Sequence of the first protein:
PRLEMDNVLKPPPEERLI

Sequence of the second protein:
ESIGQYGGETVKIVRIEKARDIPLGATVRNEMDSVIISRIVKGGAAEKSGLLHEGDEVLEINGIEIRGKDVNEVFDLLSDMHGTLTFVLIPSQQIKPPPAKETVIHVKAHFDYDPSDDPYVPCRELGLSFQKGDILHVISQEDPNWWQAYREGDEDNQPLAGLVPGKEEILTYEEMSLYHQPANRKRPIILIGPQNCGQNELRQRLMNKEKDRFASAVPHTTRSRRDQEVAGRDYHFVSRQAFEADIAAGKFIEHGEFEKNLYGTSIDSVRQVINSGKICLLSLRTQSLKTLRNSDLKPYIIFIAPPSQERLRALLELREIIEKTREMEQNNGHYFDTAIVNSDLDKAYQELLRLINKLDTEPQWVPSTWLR

Interface contacts:
Residue E266 in the second protein is in contact with residue L34 in the first protein (closest heavy-atom distance 3.9 Å).
Residue P231 in the second protein is in contact with residue M30 in the first protein (closest heavy-atom distance 3.7 Å).
Residue S228 in the second protein is in contact with residue R27 in the first protein (closest heavy-atom distance 3.0 Å).
Residue R245 in the second protein interacts with residue R27 in the first protein (closest heavy-atom distance 3.0 Å).
Residue Y247 in the second protein contacts residue R27 in the first protein (closest heavy-atom distance 3.4 Å).
Residue P35 in the second protein contacts residue I43 in the first protein (closest heavy-atom distance 3.5 Å).
Residue P134 in the second protein interacts with residue E40 in the first protein (closest heavy-atom distance 2.9 Å).
Residue E43 in the second protein interacts with residue P38 in the first protein (closest heavy-atom distance 4.0 Å).
Residue Y247 in the second protein is in contact with residue E29 in the first protein (closest heavy-atom distance 3.0 Å).
Residue T39 in the second protein is in contact with residue R41 in the first protein (closest heavy-atom distance 3.3 Å).
Residue S295 in the second protein is in contact with residue L34 in the first protein (closest heavy-atom distance 3.3 Å).
Residue E269 in the second protein contacts residue V33 in the first protein (closest heavy-atom distance 4.0 Å).
Residue V40 in the second protein interacts with residue I43 in the first protein (closest heavy-atom distance 3.8 Å).
Residue F87 in the second protein contacts residue L42 in the first protein (closest heavy-atom distance 2.9 Å).
Residue A38 in the second protein contacts residue I43 in the first protein (closest heavy-atom distance 2.9 Å).
Residue F87 in the second protein contacts residue R41 in the first protein (closest heavy-atom distance 3.4 Å).
Residue N212 in the second protein is in contact with residue L34 in the first protein (closest heavy-atom distance 3.6 Å).
Residue P35 in the second protein contacts residue L42 in the first protein (closest heavy-atom distance 4.0 Å).
Residue Y247 in the second protein is in contact with residue M30 in the first protein (closest heavy-atom distance 3.6 Å).
Residue P231 in the second protein contacts residue R27 in the first protein (closest heavy-atom distance 3.6 Å).
Residue Q207 in the second protein is in contact with residue P36 in the first protein (closest heavy-atom distance 3.9 Å).
Residue R297 in the second protein contacts residue L34 in the first protein (closest heavy-atom distance 3.2 Å).
Residue D246 in the second protein contacts residue R27 in the first protein (closest heavy-atom distance 2.8 Å).
Residue R41 in the second protein is in contact with residue E39 in the first protein (closest heavy-atom distance 3.9 Å).
Residue L138 in the second protein interacts with residue L42 in the first protein (closest heavy-atom distance 3.7 Å).
Residue T39 in the second protein interacts with residue L42 in the first protein (closest heavy-atom distance 3.9 Å).
Residue F270 in the second protein is in contact with residue E29 in the first protein (closest heavy-atom distance 3.5 Å).
Residue N42 in the second protein contacts residue P38 in the first protein (closest heavy-atom distance 3.3 Å).
Residue R297 in the second protein interacts with residue V33 in the first protein (closest heavy-atom distance 3.3 Å).
Residue Y275 in the second protein interacts with residue E29 in the first protein (closest heavy-atom distance 3.3 Å).
Residue N84 in the second protein interacts with residue R41 in the first protein (closest heavy-atom distance 3.5 Å).
Residue T277 in the second protein is in contact with residue M30 in the first protein (closest heavy-atom distance 3.4 Å).
Residue V40 in the second protein interacts with residue E39 in the first protein (closest heavy-atom distance 4.0 Å).
Residue R297 in the second protein interacts with residue P37 in the first protein (closest heavy-atom distance 4.0 Å).
Residue G268 in the second protein contacts residue V33 in the first protein (closest heavy-atom distance 3.8 Å).
Residue V40 in the second protein is in contact with residue R41 in the first protein (closest heavy-atom distance 3.0 Å).
Residue S50 in the second protein interacts with residue E40 in the first protein (closest heavy-atom distance 3.1 Å).
Residue L296 in the second protein contacts residue L34 in the first protein (closest heavy-atom distance 4.0 Å).
Residue R297 in the second protein interacts with residue K35 in the first protein (closest heavy-atom distance 4.0 Å).
Residue V40 in the second protein interacts with residue E40 in the first protein (closest heavy-atom distance 3.5 Å).
Residue L36 in the second protein interacts with residue I43 in the first protein (closest heavy-atom distance 3.0 Å).
Residue Y275 in the second protein is in contact with residue M30 in the first protein (closest heavy-atom distance 3.9 Å).
Residue C135 in the second protein contacts residue E40 in the first protein (closest heavy-atom distance 4.0 Å).
Residue N212 in the second protein contacts residue D31 in the first protein (closest heavy-atom distance 3.9 Å).
Residue L90 in the second protein is in contact with residue I43 in the first protein (closest heavy-atom distance 3.7 Å).
Residue G37 in the second protein interacts with residue I43 in the first protein (closest heavy-atom distance 3.4 Å).
Residue P134 in the second protein interacts with residue E39 in the first protein (closest heavy-atom distance 3.9 Å).
Residue F270 in the second protein is in contact with residue N32 in the first protein (closest heavy-atom distance 3.4 Å).
Residue A38 in the second protein contacts residue L42 in the first protein (closest heavy-atom distance 3.7 Å).
Residue T39 in the second protein interacts with residue E40 in the first protein (closest heavy-atom distance 2.7 Å).
Residue L172 in the second protein interacts with residue L42 in the first protein (closest heavy-atom distance 3.9 Å).
Residue R235 in the second protein contacts residue E29 in the first protein (closest heavy-atom distance 2.8 Å).
Residue E137 in the second protein contacts residue R41 in the first protein (closest heavy-atom distance 3.5 Å).
Residue R51 in the second protein interacts with residue E40 in the first protein (closest heavy-atom distance 3.0 Å).
Residue C135 in the second protein is in contact with residue L42 in the first protein (closest heavy-atom distance 3.9 Å).
Residue R215 in the second protein contacts residue D31 in the first protein (closest heavy-atom distance 3.1 Å).
Residue E137 in the second protein is in contact with residue L42 in the first protein (closest heavy-atom distance 3.3 Å).
Residue Q216 in the second protein interacts with residue P26 in the first protein (closest heavy-atom distance 3.5 Å).
Residue R238 in the second protein contacts residue E29 in the first protein (closest heavy-atom distance 3.7 Å).
Residue N84 in the second protein is in contact with residue E39 in the first protein (closest heavy-atom distance 3.5 Å).

This data describes a binding interaction between two proteins.